Sequence of protein 1:
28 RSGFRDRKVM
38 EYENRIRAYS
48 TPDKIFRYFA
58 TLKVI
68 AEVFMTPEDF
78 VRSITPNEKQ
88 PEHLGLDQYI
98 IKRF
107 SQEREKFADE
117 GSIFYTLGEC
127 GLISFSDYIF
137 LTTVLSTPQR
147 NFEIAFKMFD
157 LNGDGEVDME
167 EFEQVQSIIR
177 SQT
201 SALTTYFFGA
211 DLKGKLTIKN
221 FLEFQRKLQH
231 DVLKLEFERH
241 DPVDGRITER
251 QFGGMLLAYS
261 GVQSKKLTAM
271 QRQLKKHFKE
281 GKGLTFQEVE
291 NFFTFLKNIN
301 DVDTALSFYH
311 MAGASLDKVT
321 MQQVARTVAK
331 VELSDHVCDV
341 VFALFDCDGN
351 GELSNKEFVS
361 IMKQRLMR

Sequence of protein 2:
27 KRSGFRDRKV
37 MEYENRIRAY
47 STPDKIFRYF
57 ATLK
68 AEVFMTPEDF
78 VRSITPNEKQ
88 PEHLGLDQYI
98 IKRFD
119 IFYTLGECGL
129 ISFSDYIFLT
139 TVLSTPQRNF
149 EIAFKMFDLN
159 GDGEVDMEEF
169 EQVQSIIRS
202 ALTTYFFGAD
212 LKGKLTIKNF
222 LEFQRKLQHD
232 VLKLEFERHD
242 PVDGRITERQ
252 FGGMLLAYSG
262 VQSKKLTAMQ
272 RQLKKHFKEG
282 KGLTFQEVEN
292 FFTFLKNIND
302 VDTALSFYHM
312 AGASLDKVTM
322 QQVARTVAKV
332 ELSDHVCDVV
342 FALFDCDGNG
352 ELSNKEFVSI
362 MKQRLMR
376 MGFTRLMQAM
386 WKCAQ

The following describes two proteins that form a bound complex.

Contacts between the two chains:
Residue R34 in protein 2 is in contact with residue A312 in protein 1 (closest heavy-atom distance 4.4 Å).
Residue R272 in protein 2 interacts with residue N350 in protein 1 (closest heavy-atom distance 2.7 Å).
Residue R34 in protein 2 interacts with residue G313 in protein 1 (closest heavy-atom distance 4.4 Å).
Residue R272 in protein 2 interacts with residue G349 in protein 1 (closest heavy-atom distance 4.6 Å).
Residue K265 in protein 2 is in contact with residue G313 in protein 1 (closest heavy-atom distance 4.5 Å).